Interface contacts:
Residue R220 in chain A contacts residue Y126 in chain B (closest heavy-atom distance 3.4 Å).
Residue V45 in chain A is in contact with residue F161 in chain B (closest heavy-atom distance 3.5 Å).
Residue T230 in chain A interacts with residue I139 in chain B (closest heavy-atom distance 2.9 Å).
Residue I43 in chain A contacts residue Q186 in chain B (closest heavy-atom distance 3.6 Å).
Residue A195 in chain A contacts residue F187 in chain B (closest heavy-atom distance 3.5 Å).
Residue Y238 in chain A contacts residue P192 in chain B (closest heavy-atom distance 3.4 Å).
Residue F192 in chain A contacts residue N144 in chain B (closest heavy-atom distance 3.6 Å).
Residue V76 in chain A is in contact with residue V194 in chain B (closest heavy-atom distance 2.8 Å).
Residue V45 in chain A contacts residue F187 in chain B (closest heavy-atom distance 3.1 Å).
Residue I62 in chain A contacts residue Y133 in chain B (closest heavy-atom distance 3.5 Å).
Residue H218 in chain A interacts with residue Q124 in chain B (closest heavy-atom distance 3.5 Å).
Residue Y180 in chain A contacts residue Q193 in chain B (closest heavy-atom distance 3.5 Å).
Residue Y227 in chain A contacts residue V137 in chain B (closest heavy-atom distance 2.7 Å).
Residue K77 in chain A is in contact with residue Q193 in chain B (closest heavy-atom distance 3.1 Å).
Residue I213 in chain A contacts residue E117 in chain B (closest heavy-atom distance 3.4 Å).
Residue Y238 in chain A contacts residue P191 in chain B (closest heavy-atom distance 3.4 Å).
Residue D221 in chain A is in contact with residue Y126 in chain B (closest heavy-atom distance 2.9 Å).
Residue E58 in chain A contacts residue K128 in chain B (closest heavy-atom distance 3.0 Å).
Residue V45 in chain A contacts residue C189 in chain B (closest heavy-atom distance 2.8 Å).
Residue M219 in chain A is in contact with residue Q124 in chain B (closest heavy-atom distance 3.2 Å).
Residue F192 in chain A contacts residue G148 in chain B (closest heavy-atom distance 3.4 Å).
Residue V45 in chain A interacts with residue Q186 in chain B (closest heavy-atom distance 3.5 Å).
Residue V76 in chain A interacts with residue Q193 in chain B (closest heavy-atom distance 3.4 Å).
Residue D42 in chain A interacts with residue G140 in chain B (closest heavy-atom distance 3.2 Å).
Residue D42 in chain A is in contact with residue Y44 in chain B (closest heavy-atom distance 3.6 Å).
Residue M47 in chain A interacts with residue P191 in chain B (closest heavy-atom distance 3.6 Å).
Residue Q201 in chain A contacts residue C189 in chain B (closest heavy-atom distance 3.1 Å).
Residue Q201 in chain A interacts with residue T190 in chain B (closest heavy-atom distance 3.2 Å).
Residue A226 in chain A contacts residue I135 in chain B (closest heavy-atom distance 3.1 Å).
Residue F78 in chain A contacts residue P191 in chain B (closest heavy-atom distance 3.5 Å).
Residue F192 in chain A contacts residue F187 in chain B (closest heavy-atom distance 3.4 Å).
Residue E58 in chain A contacts residue Y133 in chain B (closest heavy-atom distance 2.4 Å).
Residue T224 in chain A interacts with residue Y133 in chain B (closest heavy-atom distance 3.2 Å).
Residue A229 in chain A is in contact with residue V137 in chain B (closest heavy-atom distance 3.0 Å).
Residue P225 in chain A contacts residue D134 in chain B (closest heavy-atom distance 3.5 Å).
Residue I43 in chain A is in contact with residue F187 in chain B (closest heavy-atom distance 2.7 Å).
Residue V214 in chain A interacts with residue E117 in chain B (closest heavy-atom distance 2.9 Å).
Residue Y238 in chain A interacts with residue C189 in chain B (closest heavy-atom distance 3.5 Å).
Residue L210 in chain A interacts with residue N55 in chain B (closest heavy-atom distance 3.6 Å).
Residue Y227 in chain A interacts with residue D134 in chain B (closest heavy-atom distance 3.2 Å).
Residue Y227 in chain A is in contact with residue L136 in chain B (closest heavy-atom distance 3.4 Å).
Residue S75 in chain A contacts residue P191 in chain B (closest heavy-atom distance 3.3 Å).
Residue M47 in chain A is in contact with residue C189 in chain B (closest heavy-atom distance 3.0 Å).
Residue A229 in chain A contacts residue P138 in chain B (closest heavy-atom distance 3.1 Å).
Residue K77 in chain A is in contact with residue V194 in chain B (closest heavy-atom distance 3.2 Å).
Residue Y207 in chain A interacts with residue L136 in chain B (closest heavy-atom distance 3.6 Å).
Residue Y227 in chain A is in contact with residue I135 in chain B (closest heavy-atom distance 2.8 Å).
Residue A229 in chain A is in contact with residue I139 in chain B (closest heavy-atom distance 2.8 Å).
Residue D42 in chain A interacts with residue Q186 in chain B (closest heavy-atom distance 3.4 Å).
Residue I213 in chain A interacts with residue V137 in chain B (closest heavy-atom distance 3.5 Å).
Residue K209 in chain A interacts with residue D134 in chain B (closest heavy-atom distance 2.7 Å).
Residue F78 in chain A is in contact with residue Q193 in chain B (closest heavy-atom distance 2.8 Å).
Residue S75 in chain A interacts with residue P192 in chain B (closest heavy-atom distance 2.9 Å).
Residue Y254 in chain A is in contact with residue F127 in chain B (closest heavy-atom distance 3.5 Å).
Residue E193 in chain A contacts residue Y151 in chain B (closest heavy-atom distance 3.1 Å).
Residue R220 in chain A contacts residue Q124 in chain B (closest heavy-atom distance 3.0 Å).
Residue P225 in chain A contacts residue I135 in chain B (closest heavy-atom distance 2.9 Å).
Residue Y180 in chain A interacts with residue P192 in chain B (closest heavy-atom distance 3.4 Å).
Residue L228 in chain A contacts residue V137 in chain B (closest heavy-atom distance 3.6 Å).
Residue L210 in chain A is in contact with residue H40 in chain B (closest heavy-atom distance 3.6 Å).

The following describes two proteins that form a bound complex.

Sequence of chain A:
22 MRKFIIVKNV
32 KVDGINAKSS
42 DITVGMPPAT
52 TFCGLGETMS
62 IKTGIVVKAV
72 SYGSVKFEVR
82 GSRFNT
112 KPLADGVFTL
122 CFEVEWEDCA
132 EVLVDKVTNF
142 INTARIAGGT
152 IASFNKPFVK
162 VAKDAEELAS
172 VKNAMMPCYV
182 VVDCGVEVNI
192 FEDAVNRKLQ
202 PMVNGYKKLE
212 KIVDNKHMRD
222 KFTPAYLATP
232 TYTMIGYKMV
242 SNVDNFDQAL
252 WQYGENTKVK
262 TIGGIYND

Sequence of chain B:
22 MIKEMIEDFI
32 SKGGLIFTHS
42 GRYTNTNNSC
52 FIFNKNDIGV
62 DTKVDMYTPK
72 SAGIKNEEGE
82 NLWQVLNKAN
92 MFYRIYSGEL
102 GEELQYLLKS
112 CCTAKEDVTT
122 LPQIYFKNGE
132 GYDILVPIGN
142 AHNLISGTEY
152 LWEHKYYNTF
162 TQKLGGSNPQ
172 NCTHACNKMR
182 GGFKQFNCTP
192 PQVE